Sequence of the second protein:
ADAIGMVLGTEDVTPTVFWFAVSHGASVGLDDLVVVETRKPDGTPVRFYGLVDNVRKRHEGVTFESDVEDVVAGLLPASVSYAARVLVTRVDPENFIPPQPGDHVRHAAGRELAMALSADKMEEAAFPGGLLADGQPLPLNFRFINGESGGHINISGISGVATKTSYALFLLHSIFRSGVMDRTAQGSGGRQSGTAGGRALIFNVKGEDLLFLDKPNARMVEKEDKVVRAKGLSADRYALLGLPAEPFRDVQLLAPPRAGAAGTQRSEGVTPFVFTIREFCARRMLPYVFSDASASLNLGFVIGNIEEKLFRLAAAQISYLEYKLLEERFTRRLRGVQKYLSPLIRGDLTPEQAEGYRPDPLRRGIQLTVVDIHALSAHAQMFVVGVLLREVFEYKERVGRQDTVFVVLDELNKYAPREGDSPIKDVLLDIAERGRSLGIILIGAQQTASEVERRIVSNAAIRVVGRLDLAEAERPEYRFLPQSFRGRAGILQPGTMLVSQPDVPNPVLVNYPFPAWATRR

These two protein chains interact to form a complex.

Interface contacts:
Residue R67 in the second protein is in contact with residue E76 in the first protein (closest heavy-atom distance 3.7 Å).
Residue P110 in the second protein interacts with residue K68 in the first protein (closest heavy-atom distance 3.6 Å).
Residue P26 in the second protein is in contact with residue V66 in the first protein (closest heavy-atom distance 3.6 Å).
Residue R101 in the second protein interacts with residue Q570 in the first protein (closest heavy-atom distance 3.3 Å).
Residue E510 in the second protein interacts with residue K491 in the first protein (closest heavy-atom distance 3.5 Å).
Residue K132 in the second protein contacts residue P571 in the first protein (closest heavy-atom distance 3.5 Å).
Residue T25 in the second protein contacts residue V66 in the first protein (closest heavy-atom distance 3.3 Å).
Residue P52 in the second protein is in contact with residue G36 in the first protein (closest heavy-atom distance 3.6 Å).
Residue D580 in the second protein is in contact with residue V172 in the first protein (closest heavy-atom distance 4.0 Å).
Residue T21 in the second protein contacts residue R69 in the first protein (closest heavy-atom distance 3.0 Å).
Residue E326 in the second protein interacts with residue T408 in the first protein (closest heavy-atom distance 4.0 Å).
Residue D23 in the second protein contacts residue R69 in the first protein (closest heavy-atom distance 2.5 Å).
Residue S535 in the second protein is in contact with residue E528 in the first protein (closest heavy-atom distance 3.9 Å).
Residue R511 in the second protein interacts with residue A455 in the first protein (closest heavy-atom distance 3.6 Å).
Residue Y93 in the second protein interacts with residue S77 in the first protein (closest heavy-atom distance 4.0 Å).
Residue F107 in the second protein is in contact with residue L41 in the first protein (closest heavy-atom distance 3.1 Å).
Residue P109 in the second protein interacts with residue K68 in the first protein (closest heavy-atom distance 3.3 Å).
Residue R511 in the second protein is in contact with residue S454 in the first protein (closest heavy-atom distance 3.9 Å).
Residue T25 in the second protein is in contact with residue R67 in the first protein (closest heavy-atom distance 3.9 Å).
Residue F107 in the second protein interacts with residue R565 in the first protein (closest heavy-atom distance 3.6 Å).
Residue F107 in the second protein is in contact with residue G40 in the first protein (closest heavy-atom distance 3.2 Å).
Residue G201 in the second protein interacts with residue Q283 in the first protein (closest heavy-atom distance 3.0 Å).
Residue G20 in the second protein is in contact with residue H70 in the first protein (closest heavy-atom distance 2.9 Å).
Residue P109 in the second protein contacts residue V66 in the first protein (closest heavy-atom distance 3.6 Å).
Residue A94 in the second protein is in contact with residue E76 in the first protein (closest heavy-atom distance 3.4 Å).
Residue S92 in the second protein contacts residue S77 in the first protein (closest heavy-atom distance 3.1 Å).
Residue E326 in the second protein contacts residue R409 in the first protein (closest heavy-atom distance 2.8 Å).
Residue A32 in the second protein is in contact with residue S77 in the first protein (closest heavy-atom distance 3.7 Å).
Residue M17 in the second protein contacts residue E80 in the first protein (closest heavy-atom distance 3.8 Å).
Residue I108 in the second protein is in contact with residue S38 in the first protein (closest heavy-atom distance 3.9 Å).
Residue P109 in the second protein is in contact with residue Y93 in the first protein (closest heavy-atom distance 3.5 Å).
Residue P579 in the second protein contacts residue I169 in the first protein (closest heavy-atom distance 3.7 Å).
Residue T21 in the second protein is in contact with residue V73 in the first protein (closest heavy-atom distance 3.8 Å).
Residue Q111 in the second protein is in contact with residue K68 in the first protein (closest heavy-atom distance 3.1 Å).
Residue L19 in the second protein is in contact with residue E80 in the first protein (closest heavy-atom distance 3.6 Å).
Residue R556 in the second protein contacts residue E551 in the first protein (closest heavy-atom distance 3.2 Å).
Residue S92 in the second protein is in contact with residue E76 in the first protein (closest heavy-atom distance 3.0 Å).
Residue F329 in the second protein is in contact with residue R409 in the first protein (closest heavy-atom distance 3.9 Å).
Residue P582 in the second protein contacts residue L547 in the first protein (closest heavy-atom distance 3.8 Å).
Residue F319 in the second protein contacts residue L315 in the first protein (closest heavy-atom distance 3.6 Å).
Residue L19 in the second protein contacts residue S77 in the first protein (closest heavy-atom distance 3.6 Å).
Residue R302 in the second protein is in contact with residue R409 in the first protein (closest heavy-atom distance 3.5 Å).
Residue L19 in the second protein contacts residue E76 in the first protein (closest heavy-atom distance 3.3 Å).
Residue P112 in the second protein contacts residue K68 in the first protein (closest heavy-atom distance 3.9 Å).
Residue P112 in the second protein interacts with residue V91 in the first protein (closest heavy-atom distance 3.8 Å).
Residue V18 in the second protein interacts with residue E80 in the first protein (closest heavy-atom distance 3.7 Å).
Residue E474 in the second protein is in contact with residue S454 in the first protein (closest heavy-atom distance 3.7 Å).
Residue T27 in the second protein is in contact with residue G564 in the first protein (closest heavy-atom distance 4.0 Å).
Residue D23 in the second protein is in contact with residue R67 in the first protein (closest heavy-atom distance 3.2 Å).
Residue E474 in the second protein is in contact with residue Y417 in the first protein (closest heavy-atom distance 3.1 Å).
Residue G20 in the second protein interacts with residue E80 in the first protein (closest heavy-atom distance 3.9 Å).
Residue G20 in the second protein contacts residue R69 in the first protein (closest heavy-atom distance 3.6 Å).
Residue R511 in the second protein is in contact with residue Y417 in the first protein (closest heavy-atom distance 3.1 Å).
Residue T25 in the second protein contacts residue N65 in the first protein (closest heavy-atom distance 3.9 Å).
Residue V24 in the second protein contacts residue K68 in the first protein (closest heavy-atom distance 3.1 Å).
Residue R511 in the second protein contacts residue H456 in the first protein (closest heavy-atom distance 3.6 Å).
Residue E105 in the second protein is in contact with residue Q570 in the first protein (closest heavy-atom distance 3.7 Å).
Residue D580 in the second protein contacts residue R544 in the first protein (closest heavy-atom distance 3.0 Å).
Residue F107 in the second protein interacts with residue I568 in the first protein (closest heavy-atom distance 4.0 Å).
Residue E71 in the second protein interacts with residue D78 in the first protein (closest heavy-atom distance 3.0 Å).

Sequence of the first protein:
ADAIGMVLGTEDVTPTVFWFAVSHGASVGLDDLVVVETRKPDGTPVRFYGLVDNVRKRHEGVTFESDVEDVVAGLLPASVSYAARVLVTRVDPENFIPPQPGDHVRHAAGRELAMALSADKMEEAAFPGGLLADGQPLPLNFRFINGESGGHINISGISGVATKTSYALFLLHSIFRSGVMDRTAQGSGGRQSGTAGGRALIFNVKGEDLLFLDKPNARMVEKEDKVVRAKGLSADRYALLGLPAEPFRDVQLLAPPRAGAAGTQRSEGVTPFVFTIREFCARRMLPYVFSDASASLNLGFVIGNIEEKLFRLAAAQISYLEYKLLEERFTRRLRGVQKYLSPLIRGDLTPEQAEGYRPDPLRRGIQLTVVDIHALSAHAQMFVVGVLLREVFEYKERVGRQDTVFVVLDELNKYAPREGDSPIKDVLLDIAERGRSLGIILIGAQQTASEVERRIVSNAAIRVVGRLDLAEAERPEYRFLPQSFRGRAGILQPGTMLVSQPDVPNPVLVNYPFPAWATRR